Residue-level contacts at the interface:
Residue Y929 in chain A interacts with residue R48 in chain B (closest heavy-atom distance 3.0 Å).
Residue I1357 in chain A is in contact with residue M46 in chain B (closest heavy-atom distance 3.5 Å).
Residue I1389 in chain A contacts residue R48 in chain B (closest heavy-atom distance 3.5 Å).
Residue F938 in chain A interacts with residue I34 in chain B (closest heavy-atom distance 3.6 Å).
Residue S37 in chain A is in contact with residue L73 in chain B (closest heavy-atom distance 3.2 Å).
Residue N107 in chain A is in contact with residue R75 in chain B (closest heavy-atom distance 2.3 Å).
Residue S920 in chain A interacts with residue A19 in chain B (closest heavy-atom distance 3.1 Å).
Residue L850 in chain A is in contact with residue Q50 in chain B (closest heavy-atom distance 3.4 Å).
Residue S75 in chain A contacts residue R75 in chain B (closest heavy-atom distance 2.0 Å).
Residue R897 in chain A is in contact with residue S13 in chain B (closest heavy-atom distance 3.4 Å).
Residue W841 in chain A interacts with residue R10 in chain B (closest heavy-atom distance 3.3 Å).
Residue G106 in chain A interacts with residue L74 in chain B (closest heavy-atom distance 3.6 Å).
Residue V851 in chain A is in contact with residue Q21 in chain B (closest heavy-atom distance 3.5 Å).
Residue W960 in chain A is in contact with residue R48 in chain B (closest heavy-atom distance 3.5 Å).
Residue R978 in chain A contacts residue K15 in chain B (closest heavy-atom distance 3.2 Å).
Residue N790 in chain A interacts with residue R10 in chain B (closest heavy-atom distance 3.1 Å).
Residue C1329 in chain A contacts residue E42 in chain B (closest heavy-atom distance 3.2 Å).
Residue S852 in chain A interacts with residue Q21 in chain B (closest heavy-atom distance 3.0 Å).
Residue D967 in chain A interacts with residue V59 in chain B (closest heavy-atom distance 3.2 Å).
Residue R74 in chain A is in contact with residue R75 in chain B (closest heavy-atom distance 2.5 Å).
Residue Y794 in chain A is in contact with residue L5 in chain B (closest heavy-atom distance 3.0 Å).
Residue K935 in chain A interacts with residue S37 in chain B (closest heavy-atom distance 3.0 Å).
Residue Y974 in chain A interacts with residue N12 in chain B (closest heavy-atom distance 2.5 Å).
Residue F629 in chain A is in contact with residue Q68 in chain B (closest heavy-atom distance 2.3 Å).
Residue I971 in chain A is in contact with residue Q62 in chain B (closest heavy-atom distance 3.0 Å).
Residue F844 in chain A interacts with residue A14 in chain B (closest heavy-atom distance 3.3 Å).
Residue G847 in chain A is in contact with residue Q54 in chain B (closest heavy-atom distance 3.3 Å).
Residue I1388 in chain A interacts with residue N45 in chain B (closest heavy-atom distance 2.5 Å).
Residue K918 in chain A interacts with residue D16 in chain B (closest heavy-atom distance 3.2 Å).
Residue I1357 in chain A interacts with residue E42 in chain B (closest heavy-atom distance 3.0 Å).
Residue F19 in chain A is in contact with residue R75 in chain B (closest heavy-atom distance 3.0 Å).
Residue K918 in chain A is in contact with residue G20 in chain B (closest heavy-atom distance 3.3 Å).
Residue S108 in chain A is in contact with residue R75 in chain B (closest heavy-atom distance 3.1 Å).
Residue F1035 in chain A contacts residue I23 in chain B (closest heavy-atom distance 3.2 Å).
Residue F32 in chain A interacts with residue N69 in chain B (closest heavy-atom distance 3.2 Å).
Residue I630 in chain A contacts residue Q68 in chain B (closest heavy-atom distance 2.9 Å).
Residue N1327 in chain A interacts with residue E42 in chain B (closest heavy-atom distance 2.1 Å).
Residue F662 in chain A interacts with residue L5 in chain B (closest heavy-atom distance 3.0 Å).
Residue N1007 in chain A is in contact with residue I23 in chain B (closest heavy-atom distance 3.2 Å).
Residue L1359 in chain A contacts residue N45 in chain B (closest heavy-atom distance 3.4 Å).
Residue N107 in chain A is in contact with residue L74 in chain B (closest heavy-atom distance 3.1 Å).
Residue K935 in chain A is in contact with residue T41 in chain B (closest heavy-atom distance 3.4 Å).
Residue L848 in chain A contacts residue Q54 in chain B (closest heavy-atom distance 3.0 Å).
Residue L840 in chain A is in contact with residue L60 in chain B (closest heavy-atom distance 3.3 Å).
Residue I970 in chain A is in contact with residue V59 in chain B (closest heavy-atom distance 3.2 Å).
Residue Y873 in chain A interacts with residue A1 in chain B (closest heavy-atom distance 3.4 Å).
Residue W841 in chain A interacts with residue A14 in chain B (closest heavy-atom distance 3.5 Å).
Residue F629 in chain A is in contact with residue L71 in chain B (closest heavy-atom distance 3.2 Å).
Residue F629 in chain A contacts residue S72 in chain B (closest heavy-atom distance 3.1 Å).
Residue L848 in chain A is in contact with residue Q21 in chain B (closest heavy-atom distance 3.5 Å).
Residue W960 in chain A interacts with residue L52 in chain B (closest heavy-atom distance 3.3 Å).
Residue F859 in chain A interacts with residue D17 in chain B (closest heavy-atom distance 3.2 Å).
Residue L109 in chain A interacts with residue R75 in chain B (closest heavy-atom distance 3.6 Å).
Residue R1330 in chain A interacts with residue D38 in chain B (closest heavy-atom distance 2.7 Å).
Residue F934 in chain A contacts residue R33 in chain B (closest heavy-atom distance 3.2 Å).
Residue I630 in chain A is in contact with residue S7 in chain B (closest heavy-atom distance 3.2 Å).
Residue Y932 in chain A is in contact with residue S44 in chain B (closest heavy-atom distance 3.2 Å).
Residue Y974 in chain A interacts with residue Q62 in chain B (closest heavy-atom distance 3.2 Å).
Residue Y974 in chain A interacts with residue Q65 in chain B (closest heavy-atom distance 2.8 Å).
Residue E874 in chain A contacts residue A1 in chain B (closest heavy-atom distance 3.3 Å).

This data describes a binding interaction between two proteins.

Sequence of chain A:
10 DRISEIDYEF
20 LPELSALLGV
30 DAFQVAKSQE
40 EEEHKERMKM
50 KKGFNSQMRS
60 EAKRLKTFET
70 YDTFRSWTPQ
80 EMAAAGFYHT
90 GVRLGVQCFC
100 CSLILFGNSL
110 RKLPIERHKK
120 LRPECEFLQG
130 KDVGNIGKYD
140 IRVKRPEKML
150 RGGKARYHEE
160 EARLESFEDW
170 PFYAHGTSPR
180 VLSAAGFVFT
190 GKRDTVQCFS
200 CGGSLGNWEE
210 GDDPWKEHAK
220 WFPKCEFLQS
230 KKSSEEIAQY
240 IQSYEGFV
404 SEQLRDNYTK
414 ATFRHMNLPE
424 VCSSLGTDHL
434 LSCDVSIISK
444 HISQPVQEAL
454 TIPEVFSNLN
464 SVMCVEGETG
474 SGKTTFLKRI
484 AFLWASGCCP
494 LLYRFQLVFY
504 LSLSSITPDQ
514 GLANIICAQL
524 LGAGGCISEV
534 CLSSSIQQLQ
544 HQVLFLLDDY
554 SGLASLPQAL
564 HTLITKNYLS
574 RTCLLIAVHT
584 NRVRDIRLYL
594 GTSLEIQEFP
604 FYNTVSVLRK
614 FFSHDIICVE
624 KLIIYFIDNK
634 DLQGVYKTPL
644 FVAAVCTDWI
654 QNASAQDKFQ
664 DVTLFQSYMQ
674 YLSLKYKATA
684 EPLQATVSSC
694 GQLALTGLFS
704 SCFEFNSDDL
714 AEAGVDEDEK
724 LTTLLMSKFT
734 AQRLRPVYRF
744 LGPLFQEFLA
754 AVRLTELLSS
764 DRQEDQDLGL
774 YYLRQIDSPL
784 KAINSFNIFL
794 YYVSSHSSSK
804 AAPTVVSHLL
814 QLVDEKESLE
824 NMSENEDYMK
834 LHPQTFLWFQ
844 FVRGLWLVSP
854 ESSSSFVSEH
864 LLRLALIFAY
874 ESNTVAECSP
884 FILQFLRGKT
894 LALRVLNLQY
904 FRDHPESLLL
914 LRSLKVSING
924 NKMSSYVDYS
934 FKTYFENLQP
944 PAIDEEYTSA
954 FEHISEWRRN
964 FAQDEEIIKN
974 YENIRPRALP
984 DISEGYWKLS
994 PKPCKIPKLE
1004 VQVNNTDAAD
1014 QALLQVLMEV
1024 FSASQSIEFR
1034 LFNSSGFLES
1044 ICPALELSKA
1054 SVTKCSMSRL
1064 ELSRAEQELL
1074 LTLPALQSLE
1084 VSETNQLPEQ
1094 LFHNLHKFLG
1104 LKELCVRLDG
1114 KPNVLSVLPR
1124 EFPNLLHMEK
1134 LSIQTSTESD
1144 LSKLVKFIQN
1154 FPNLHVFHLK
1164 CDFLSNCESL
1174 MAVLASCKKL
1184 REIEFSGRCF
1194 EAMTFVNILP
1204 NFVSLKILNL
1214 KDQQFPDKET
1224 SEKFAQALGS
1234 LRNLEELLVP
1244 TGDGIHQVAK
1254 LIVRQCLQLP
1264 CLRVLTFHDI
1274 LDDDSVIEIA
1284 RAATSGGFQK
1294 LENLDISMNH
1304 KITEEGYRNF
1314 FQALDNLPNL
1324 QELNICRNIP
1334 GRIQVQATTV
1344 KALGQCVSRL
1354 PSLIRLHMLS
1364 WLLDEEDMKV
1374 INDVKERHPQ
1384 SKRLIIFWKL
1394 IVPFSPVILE

Sequence of chain B:
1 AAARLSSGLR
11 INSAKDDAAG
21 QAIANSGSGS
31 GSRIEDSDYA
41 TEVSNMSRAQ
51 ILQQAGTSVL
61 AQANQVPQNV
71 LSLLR